Sequence of chain A:
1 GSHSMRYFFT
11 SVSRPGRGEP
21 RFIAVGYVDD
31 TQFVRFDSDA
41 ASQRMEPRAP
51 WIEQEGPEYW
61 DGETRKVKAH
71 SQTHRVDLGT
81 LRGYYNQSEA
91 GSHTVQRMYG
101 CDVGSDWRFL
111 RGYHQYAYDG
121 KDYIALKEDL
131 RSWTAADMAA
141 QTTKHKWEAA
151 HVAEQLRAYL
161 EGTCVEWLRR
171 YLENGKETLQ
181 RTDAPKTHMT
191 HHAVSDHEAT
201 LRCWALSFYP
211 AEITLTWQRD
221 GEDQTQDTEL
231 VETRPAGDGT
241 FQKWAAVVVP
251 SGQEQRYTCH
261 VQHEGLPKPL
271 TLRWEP

This data describes a binding interaction between two proteins.

Sequence of chain B:
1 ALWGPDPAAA

Contacts between the two chains:
Residue Y171 in chain A is in contact with residue A1 in chain B (closest heavy-atom distance 2.7 Å).
Residue A69 in chain A interacts with residue P7 in chain B (closest heavy-atom distance 4.0 Å).
Residue T73 in chain A is in contact with residue A8 in chain B (closest heavy-atom distance 3.5 Å).
Residue R97 in chain A is in contact with residue W3 in chain B (closest heavy-atom distance 4.4 Å).
Residue L156 in chain A interacts with residue W3 in chain B (closest heavy-atom distance 3.6 Å).
Residue C164 in chain A is in contact with residue A1 in chain B (closest heavy-atom distance 5.0 Å).
Residue K66 in chain A interacts with residue L2 in chain B (closest heavy-atom distance 2.6 Å).
Residue Y159 in chain A interacts with residue L2 in chain B (closest heavy-atom distance 3.6 Å).
Residue Y7 in chain A contacts residue A1 in chain B (closest heavy-atom distance 3.1 Å).
Residue H114 in chain A is in contact with residue W3 in chain B (closest heavy-atom distance 4.5 Å).
Residue H70 in chain A interacts with residue L2 in chain B (closest heavy-atom distance 3.8 Å).
Residue E63 in chain A contacts residue L2 in chain B (closest heavy-atom distance 2.8 Å).
Residue K66 in chain A interacts with residue W3 in chain B (closest heavy-atom distance 3.7 Å).
Residue T80 in chain A is in contact with residue A10 in chain B (closest heavy-atom distance 3.4 Å).
Residue K66 in chain A contacts residue P5 in chain B (closest heavy-atom distance 3.9 Å).
Residue D77 in chain A contacts residue A8 in chain B (closest heavy-atom distance 4.8 Å).
Residue H70 in chain A is in contact with residue P7 in chain B (closest heavy-atom distance 4.0 Å).
Residue M5 in chain A is in contact with residue A1 in chain B (closest heavy-atom distance 4.0 Å).
Residue T73 in chain A is in contact with residue A9 in chain B (closest heavy-atom distance 4.0 Å).
Residue T143 in chain A is in contact with residue A10 in chain B (closest heavy-atom distance 3.1 Å).
Residue R97 in chain A interacts with residue P7 in chain B (closest heavy-atom distance 4.2 Å).
Residue Y7 in chain A contacts residue L2 in chain B (closest heavy-atom distance 3.4 Å).
Residue D77 in chain A contacts residue A9 in chain B (closest heavy-atom distance 3.9 Å).
Residue Y84 in chain A is in contact with residue A10 in chain B (closest heavy-atom distance 3.0 Å).
Residue M45 in chain A is in contact with residue L2 in chain B (closest heavy-atom distance 3.9 Å).
Residue T143 in chain A contacts residue A9 in chain B (closest heavy-atom distance 4.9 Å).
Residue W147 in chain A is in contact with residue A9 in chain B (closest heavy-atom distance 2.8 Å).
Residue Y116 in chain A interacts with residue A10 in chain B (closest heavy-atom distance 4.2 Å).
Residue T163 in chain A contacts residue A1 in chain B (closest heavy-atom distance 4.2 Å).
Residue V152 in chain A contacts residue W3 in chain B (closest heavy-atom distance 4.4 Å).
Residue Y159 in chain A is in contact with residue A1 in chain B (closest heavy-atom distance 2.6 Å).
Residue D77 in chain A interacts with residue A10 in chain B (closest heavy-atom distance 3.2 Å).
Residue Q155 in chain A is in contact with residue W3 in chain B (closest heavy-atom distance 4.0 Å).
Residue W147 in chain A interacts with residue A8 in chain B (closest heavy-atom distance 3.9 Å).
Residue R97 in chain A interacts with residue A8 in chain B (closest heavy-atom distance 4.5 Å).
Residue Y99 in chain A interacts with residue L2 in chain B (closest heavy-atom distance 3.6 Å).
Residue A69 in chain A is in contact with residue D6 in chain B (closest heavy-atom distance 3.6 Å).
Residue K66 in chain A interacts with residue G4 in chain B (closest heavy-atom distance 3.9 Å).
Residue K146 in chain A is in contact with residue A10 in chain B (closest heavy-atom distance 3.0 Å).
Residue K146 in chain A is in contact with residue A9 in chain B (closest heavy-atom distance 4.1 Å).
Residue W147 in chain A contacts residue A10 in chain B (closest heavy-atom distance 3.8 Å).
Residue V67 in chain A is in contact with residue L2 in chain B (closest heavy-atom distance 3.5 Å).
Residue T73 in chain A interacts with residue A10 in chain B (closest heavy-atom distance 4.9 Å).
Residue T73 in chain A is in contact with residue D6 in chain B (closest heavy-atom distance 4.9 Å).
Residue Y59 in chain A interacts with residue A1 in chain B (closest heavy-atom distance 4.4 Å).
Residue V76 in chain A is in contact with residue A9 in chain B (closest heavy-atom distance 4.9 Å).
Residue H70 in chain A is in contact with residue W3 in chain B (closest heavy-atom distance 3.3 Å).
Residue Y159 in chain A interacts with residue W3 in chain B (closest heavy-atom distance 3.4 Å).
Residue F9 in chain A is in contact with residue L2 in chain B (closest heavy-atom distance 3.7 Å).
Residue A69 in chain A is in contact with residue P5 in chain B (closest heavy-atom distance 3.5 Å).
Residue K66 in chain A contacts residue A1 in chain B (closest heavy-atom distance 4.0 Å).
Residue Y99 in chain A contacts residue W3 in chain B (closest heavy-atom distance 3.1 Å).
Residue T73 in chain A interacts with residue P7 in chain B (closest heavy-atom distance 3.5 Å).
Residue W167 in chain A contacts residue A1 in chain B (closest heavy-atom distance 3.2 Å).
Residue V152 in chain A is in contact with residue A8 in chain B (closest heavy-atom distance 3.5 Å).
Residue L81 in chain A is in contact with residue A10 in chain B (closest heavy-atom distance 4.3 Å).
Residue E63 in chain A is in contact with residue A1 in chain B (closest heavy-atom distance 3.6 Å).